Interface contacts:
Residue F220 in protein 2 contacts residue K185 in protein 1 (closest heavy-atom distance 4.3 Å).

Sequence of protein 1:
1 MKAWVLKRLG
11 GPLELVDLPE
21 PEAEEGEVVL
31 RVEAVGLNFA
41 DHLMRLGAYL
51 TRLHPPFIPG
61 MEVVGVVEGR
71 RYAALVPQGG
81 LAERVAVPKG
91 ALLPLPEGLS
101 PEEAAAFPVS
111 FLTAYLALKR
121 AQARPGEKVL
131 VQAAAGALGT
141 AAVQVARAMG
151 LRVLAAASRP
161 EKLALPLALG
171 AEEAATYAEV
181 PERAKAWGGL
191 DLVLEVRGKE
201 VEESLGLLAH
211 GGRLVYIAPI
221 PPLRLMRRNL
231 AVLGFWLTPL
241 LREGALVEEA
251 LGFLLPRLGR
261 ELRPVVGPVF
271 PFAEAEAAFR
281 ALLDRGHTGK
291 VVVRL

Sequence of protein 2:
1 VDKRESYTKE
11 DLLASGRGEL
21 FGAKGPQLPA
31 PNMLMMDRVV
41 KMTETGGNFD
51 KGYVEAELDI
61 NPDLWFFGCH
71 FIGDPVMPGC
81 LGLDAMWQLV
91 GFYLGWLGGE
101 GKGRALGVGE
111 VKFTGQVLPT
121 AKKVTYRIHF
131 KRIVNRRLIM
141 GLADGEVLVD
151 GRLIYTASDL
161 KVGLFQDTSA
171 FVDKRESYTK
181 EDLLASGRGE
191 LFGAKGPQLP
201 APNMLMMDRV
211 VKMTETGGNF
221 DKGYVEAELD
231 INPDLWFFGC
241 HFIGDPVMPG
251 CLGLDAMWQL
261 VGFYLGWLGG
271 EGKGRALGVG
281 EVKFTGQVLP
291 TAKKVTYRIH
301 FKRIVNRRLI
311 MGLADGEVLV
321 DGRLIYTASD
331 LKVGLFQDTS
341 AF

These two protein chains interact to form a complex.